This data describes a binding interaction between two proteins.

Sequence of protein 1:
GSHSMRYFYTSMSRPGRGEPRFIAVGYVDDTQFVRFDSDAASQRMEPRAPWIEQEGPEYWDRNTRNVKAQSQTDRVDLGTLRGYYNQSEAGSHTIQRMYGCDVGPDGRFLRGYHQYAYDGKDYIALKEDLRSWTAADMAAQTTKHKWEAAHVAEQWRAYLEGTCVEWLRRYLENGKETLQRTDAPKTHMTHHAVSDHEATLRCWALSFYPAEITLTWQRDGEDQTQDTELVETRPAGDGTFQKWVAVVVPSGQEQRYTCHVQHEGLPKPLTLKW

Interface contacts:
Residue Q155 in protein 1 is in contact with residue V7 in protein 2 (closest heavy-atom distance 3.9 Å).
Residue Y159 in protein 1 interacts with residue S1 in protein 2 (closest heavy-atom distance 2.7 Å).
Residue K146 in protein 1 interacts with residue L9 in protein 2 (closest heavy-atom distance 3.1 Å).
Residue R97 in protein 1 is in contact with residue Y3 in protein 2 (closest heavy-atom distance 3.6 Å).
Residue T80 in protein 1 is in contact with residue L9 in protein 2 (closest heavy-atom distance 4.1 Å).
Residue L81 in protein 1 interacts with residue L9 in protein 2 (closest heavy-atom distance 3.6 Å).
Residue Q70 in protein 1 is in contact with residue Y3 in protein 2 (closest heavy-atom distance 2.5 Å).
Residue W156 in protein 1 is in contact with residue Y3 in protein 2 (closest heavy-atom distance 3.6 Å).
Residue Y123 in protein 1 contacts residue L9 in protein 2 (closest heavy-atom distance 4.2 Å).
Residue D77 in protein 1 contacts residue W8 in protein 2 (closest heavy-atom distance 3.5 Å).
Residue Y159 in protein 1 contacts residue V2 in protein 2 (closest heavy-atom distance 3.8 Å).
Residue D77 in protein 1 interacts with residue V7 in protein 2 (closest heavy-atom distance 4.4 Å).
Residue N66 in protein 1 is in contact with residue D4 in protein 2 (closest heavy-atom distance 3.6 Å).
Residue V67 in protein 1 contacts residue V2 in protein 2 (closest heavy-atom distance 4.0 Å).
Residue Y99 in protein 1 interacts with residue V2 in protein 2 (closest heavy-atom distance 3.2 Å).
Residue V152 in protein 1 is in contact with residue V7 in protein 2 (closest heavy-atom distance 3.8 Å).
Residue T73 in protein 1 contacts residue F6 in protein 2 (closest heavy-atom distance 3.9 Å).
Residue Y7 in protein 1 interacts with residue V2 in protein 2 (closest heavy-atom distance 3.5 Å).
Residue K146 in protein 1 is in contact with residue W8 in protein 2 (closest heavy-atom distance 4.2 Å).
Residue Y9 in protein 1 interacts with residue Y3 in protein 2 (closest heavy-atom distance 3.8 Å).
Residue W147 in protein 1 is in contact with residue L9 in protein 2 (closest heavy-atom distance 3.5 Å).
Residue N63 in protein 1 contacts residue S1 in protein 2 (closest heavy-atom distance 3.0 Å).
Residue N66 in protein 1 interacts with residue V2 in protein 2 (closest heavy-atom distance 3.5 Å).
Residue W147 in protein 1 is in contact with residue V7 in protein 2 (closest heavy-atom distance 3.3 Å).
Residue M5 in protein 1 interacts with residue S1 in protein 2 (closest heavy-atom distance 4.1 Å).
Residue Q155 in protein 1 interacts with residue F5 in protein 2 (closest heavy-atom distance 3.5 Å).
Residue W147 in protein 1 interacts with residue W8 in protein 2 (closest heavy-atom distance 2.9 Å).
Residue N63 in protein 1 is in contact with residue V2 in protein 2 (closest heavy-atom distance 3.1 Å).
Residue Y159 in protein 1 interacts with residue F5 in protein 2 (closest heavy-atom distance 4.2 Å).
Residue W156 in protein 1 interacts with residue F5 in protein 2 (closest heavy-atom distance 3.6 Å).
Residue T143 in protein 1 interacts with residue L9 in protein 2 (closest heavy-atom distance 3.2 Å).
Residue Y171 in protein 1 is in contact with residue S1 in protein 2 (closest heavy-atom distance 2.7 Å).
Residue W167 in protein 1 contacts residue S1 in protein 2 (closest heavy-atom distance 3.5 Å).
Residue Y116 in protein 1 interacts with residue L9 in protein 2 (closest heavy-atom distance 3.5 Å).
Residue D77 in protein 1 contacts residue L9 in protein 2 (closest heavy-atom distance 2.9 Å).
Residue Y99 in protein 1 interacts with residue Y3 in protein 2 (closest heavy-atom distance 3.1 Å).
Residue A69 in protein 1 interacts with residue F6 in protein 2 (closest heavy-atom distance 3.6 Å).
Residue Y84 in protein 1 contacts residue L9 in protein 2 (closest heavy-atom distance 3.8 Å).
Residue T73 in protein 1 interacts with residue V7 in protein 2 (closest heavy-atom distance 5.0 Å).
Residue T163 in protein 1 contacts residue S1 in protein 2 (closest heavy-atom distance 4.5 Å).
Residue Y159 in protein 1 contacts residue Y3 in protein 2 (closest heavy-atom distance 3.6 Å).
Residue Y9 in protein 1 contacts residue V2 in protein 2 (closest heavy-atom distance 3.4 Å).
Residue V76 in protein 1 is in contact with residue W8 in protein 2 (closest heavy-atom distance 3.7 Å).
Residue M45 in protein 1 interacts with residue V2 in protein 2 (closest heavy-atom distance 4.0 Å).
Residue V152 in protein 1 interacts with residue F5 in protein 2 (closest heavy-atom distance 5.0 Å).
Residue Y7 in protein 1 interacts with residue S1 in protein 2 (closest heavy-atom distance 3.0 Å).
Residue R97 in protein 1 interacts with residue V7 in protein 2 (closest heavy-atom distance 4.8 Å).
Residue T73 in protein 1 is in contact with residue W8 in protein 2 (closest heavy-atom distance 3.5 Å).
Residue N66 in protein 1 is in contact with residue Y3 in protein 2 (closest heavy-atom distance 3.8 Å).
Residue R62 in protein 1 interacts with residue S1 in protein 2 (closest heavy-atom distance 3.1 Å).
Residue Y59 in protein 1 interacts with residue S1 in protein 2 (closest heavy-atom distance 4.1 Å).

Sequence of protein 2:
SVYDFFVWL